Sequence of the second protein:
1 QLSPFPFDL

Interface contacts:
Residue Q70 in the first protein contacts residue S3 in the second protein (closest heavy-atom distance 4.2 Å).
Residue Y84 in the first protein interacts with residue L9 in the second protein (closest heavy-atom distance 2.8 Å).
Residue R62 in the first protein contacts residue Q1 in the second protein (closest heavy-atom distance 2.6 Å).
Residue K146 in the first protein contacts residue L9 in the second protein (closest heavy-atom distance 2.9 Å).
Residue E114 in the first protein is in contact with residue P6 in the second protein (closest heavy-atom distance 4.8 Å).
Residue G151 in the first protein contacts residue F7 in the second protein (closest heavy-atom distance 4.4 Å).
Residue A152 in the first protein interacts with residue F7 in the second protein (closest heavy-atom distance 3.5 Å).
Residue I142 in the first protein is in contact with residue L9 in the second protein (closest heavy-atom distance 4.7 Å).
Residue Y99 in the first protein interacts with residue S3 in the second protein (closest heavy-atom distance 3.2 Å).
Residue R97 in the first protein interacts with residue P6 in the second protein (closest heavy-atom distance 3.7 Å).
Residue Y59 in the first protein is in contact with residue Q1 in the second protein (closest heavy-atom distance 3.6 Å).
Residue L81 in the first protein interacts with residue L9 in the second protein (closest heavy-atom distance 3.9 Å).
Residue L95 in the first protein interacts with residue L9 in the second protein (closest heavy-atom distance 4.3 Å).
Residue E163 in the first protein is in contact with residue L2 in the second protein (closest heavy-atom distance 4.0 Å).
Residue W73 in the first protein interacts with residue D8 in the second protein (closest heavy-atom distance 4.4 Å).
Residue Y171 in the first protein interacts with residue Q1 in the second protein (closest heavy-atom distance 3.5 Å).
Residue I63 in the first protein is in contact with residue Q1 in the second protein (closest heavy-atom distance 3.4 Å).
Residue W167 in the first protein interacts with residue Q1 in the second protein (closest heavy-atom distance 3.0 Å).
Residue Q70 in the first protein is in contact with residue P4 in the second protein (closest heavy-atom distance 4.0 Å).
Residue Y123 in the first protein is in contact with residue L9 in the second protein (closest heavy-atom distance 4.1 Å).
Residue V66 in the first protein is in contact with residue S3 in the second protein (closest heavy-atom distance 4.6 Å).
Residue F116 in the first protein contacts residue P6 in the second protein (closest heavy-atom distance 4.2 Å).
Residue R97 in the first protein contacts residue P4 in the second protein (closest heavy-atom distance 3.3 Å).
Residue K146 in the first protein is in contact with residue D8 in the second protein (closest heavy-atom distance 3.8 Å).
Residue Y99 in the first protein contacts residue L2 in the second protein (closest heavy-atom distance 3.0 Å).
Residue T80 in the first protein is in contact with residue L9 in the second protein (closest heavy-atom distance 4.2 Å).
Residue Y159 in the first protein contacts residue L2 in the second protein (closest heavy-atom distance 3.4 Å).
Residue W73 in the first protein contacts residue P6 in the second protein (closest heavy-atom distance 3.4 Å).
Residue V66 in the first protein interacts with residue L2 in the second protein (closest heavy-atom distance 4.0 Å).
Residue Y156 in the first protein contacts residue F7 in the second protein (closest heavy-atom distance 3.2 Å).
Residue Y155 in the first protein interacts with residue P4 in the second protein (closest heavy-atom distance 3.3 Å).
Residue Y155 in the first protein contacts residue F7 in the second protein (closest heavy-atom distance 3.4 Å).
Residue N77 in the first protein is in contact with residue D8 in the second protein (closest heavy-atom distance 3.7 Å).
Residue W147 in the first protein interacts with residue D8 in the second protein (closest heavy-atom distance 2.7 Å).
Residue R97 in the first protein contacts residue S3 in the second protein (closest heavy-atom distance 2.6 Å).
Residue Y156 in the first protein contacts residue S3 in the second protein (closest heavy-atom distance 4.2 Å).
Residue W73 in the first protein is in contact with residue L9 in the second protein (closest heavy-atom distance 3.3 Å).
Residue W73 in the first protein interacts with residue F7 in the second protein (closest heavy-atom distance 3.1 Å).
Residue Q70 in the first protein is in contact with residue P6 in the second protein (closest heavy-atom distance 3.5 Å).
Residue W73 in the first protein interacts with residue F5 in the second protein (closest heavy-atom distance 3.6 Å).
Residue Y7 in the first protein is in contact with residue L2 in the second protein (closest heavy-atom distance 3.5 Å).
Residue Y159 in the first protein contacts residue S3 in the second protein (closest heavy-atom distance 3.4 Å).
Residue Y156 in the first protein is in contact with residue P6 in the second protein (closest heavy-atom distance 3.3 Å).
Residue W147 in the first protein contacts residue F7 in the second protein (closest heavy-atom distance 3.6 Å).
Residue A150 in the first protein contacts residue F7 in the second protein (closest heavy-atom distance 3.9 Å).
Residue Y159 in the first protein is in contact with residue Q1 in the second protein (closest heavy-atom distance 2.9 Å).
Residue G69 in the first protein contacts residue F5 in the second protein (closest heavy-atom distance 3.7 Å).
Residue Y7 in the first protein contacts residue Q1 in the second protein (closest heavy-atom distance 4.5 Å).
Residue N77 in the first protein is in contact with residue F7 in the second protein (closest heavy-atom distance 4.5 Å).
Residue N77 in the first protein contacts residue L9 in the second protein (closest heavy-atom distance 2.7 Å).
Residue Y45 in the first protein interacts with residue L2 in the second protein (closest heavy-atom distance 4.1 Å).
Residue Y159 in the first protein contacts residue P4 in the second protein (closest heavy-atom distance 3.8 Å).
Residue T143 in the first protein contacts residue L9 in the second protein (closest heavy-atom distance 2.6 Å).
Residue T143 in the first protein is in contact with residue D8 in the second protein (closest heavy-atom distance 4.5 Å).
Residue E163 in the first protein is in contact with residue Q1 in the second protein (closest heavy-atom distance 2.8 Å).
Residue Y155 in the first protein contacts residue F5 in the second protein (closest heavy-atom distance 3.2 Å).
Residue Q70 in the first protein interacts with residue F5 in the second protein (closest heavy-atom distance 3.8 Å).
Residue E114 in the first protein interacts with residue S3 in the second protein (closest heavy-atom distance 3.4 Å).
Residue W147 in the first protein is in contact with residue L9 in the second protein (closest heavy-atom distance 3.6 Å).
Residue I63 in the first protein contacts residue L2 in the second protein (closest heavy-atom distance 3.6 Å).

This data describes a binding interaction between two proteins.

Sequence of the first protein:
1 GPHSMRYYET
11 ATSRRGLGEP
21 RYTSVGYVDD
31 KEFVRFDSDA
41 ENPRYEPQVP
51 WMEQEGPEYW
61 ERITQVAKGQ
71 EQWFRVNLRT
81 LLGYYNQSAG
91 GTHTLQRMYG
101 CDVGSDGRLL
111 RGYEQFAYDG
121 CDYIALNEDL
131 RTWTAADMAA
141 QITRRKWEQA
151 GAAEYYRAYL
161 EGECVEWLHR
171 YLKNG